Residue-level contacts at the interface:
Residue R110 in chain B is in contact with residue L6 in chain A (closest heavy-atom distance 4.5 Å).
Residue K169 in chain B is in contact with residue N14 in chain A (closest heavy-atom distance 2.7 Å).
Residue E100 in chain B interacts with residue L6 in chain A (closest heavy-atom distance 3.4 Å).
Residue K169 in chain B is in contact with residue A15 in chain A (closest heavy-atom distance 4.8 Å).
Residue V62 in chain B interacts with residue F13 in chain A (closest heavy-atom distance 4.3 Å).
Residue V81 in chain B contacts residue I2 in chain A (closest heavy-atom distance 4.3 Å).
Residue V70 in chain B interacts with residue L6 in chain A (closest heavy-atom distance 4.0 Å).
Residue W108 in chain B interacts with residue N14 in chain A (closest heavy-atom distance 3.2 Å).
Residue T113 in chain B interacts with residue I9 in chain A (closest heavy-atom distance 4.8 Å).
Residue E100 in chain B interacts with residue R7 in chain A (closest heavy-atom distance 3.1 Å).
Residue L74 in chain B is in contact with residue A5 in chain A (closest heavy-atom distance 3.8 Å).
Residue I105 in chain B is in contact with residue D11 in chain A (closest heavy-atom distance 4.9 Å).
Residue N73 in chain B is in contact with residue I9 in chain A (closest heavy-atom distance 4.4 Å).
Residue E69 in chain B is in contact with residue I9 in chain A (closest heavy-atom distance 4.0 Å).
Residue G109 in chain B is in contact with residue F13 in chain A (closest heavy-atom distance 4.9 Å).
Residue S65 in chain B interacts with residue F13 in chain A (closest heavy-atom distance 4.2 Å).
Residue V96 in chain B is in contact with residue I2 in chain A (closest heavy-atom distance 3.8 Å).
Residue R110 in chain B interacts with residue D11 in chain A (closest heavy-atom distance 2.8 Å).
Residue C77 in chain B is in contact with residue I2 in chain A (closest heavy-atom distance 4.2 Å).
Residue F170 in chain B interacts with residue F13 in chain A (closest heavy-atom distance 3.9 Å).
Residue E69 in chain B contacts residue F13 in chain A (closest heavy-atom distance 4.3 Å).
Residue K169 in chain B is in contact with residue F13 in chain A (closest heavy-atom distance 4.7 Å).
Residue N107 in chain B interacts with residue G10 in chain A (closest heavy-atom distance 4.2 Å).
Residue D103 in chain B interacts with residue R7 in chain A (closest heavy-atom distance 3.4 Å).
Residue N107 in chain B is in contact with residue D11 in chain A (closest heavy-atom distance 3.2 Å).
Residue R110 in chain B contacts residue R7 in chain A (closest heavy-atom distance 3.1 Å).
Residue G109 in chain B interacts with residue G10 in chain A (closest heavy-atom distance 3.1 Å).
Residue V66 in chain B is in contact with residue F13 in chain A (closest heavy-atom distance 3.8 Å).
Residue N107 in chain B contacts residue N14 in chain A (closest heavy-atom distance 3.0 Å).
Residue V70 in chain B is in contact with residue I9 in chain A (closest heavy-atom distance 3.5 Å).
Residue L92 in chain B interacts with residue I2 in chain A (closest heavy-atom distance 4.8 Å).
Residue T113 in chain B is in contact with residue L6 in chain A (closest heavy-atom distance 3.5 Å).
Residue G109 in chain B is in contact with residue N14 in chain A (closest heavy-atom distance 3.5 Å).
Residue F170 in chain B contacts residue N14 in chain A (closest heavy-atom distance 5.0 Å).
Residue F117 in chain B contacts residue L6 in chain A (closest heavy-atom distance 4.2 Å).
Residue L74 in chain B is in contact with residue I2 in chain A (closest heavy-atom distance 3.9 Å).
Residue L78 in chain B is in contact with residue I2 in chain A (closest heavy-atom distance 4.5 Å).
Residue V70 in chain B is in contact with residue A5 in chain A (closest heavy-atom distance 4.6 Å).
Residue R110 in chain B is in contact with residue G10 in chain A (closest heavy-atom distance 3.6 Å).
Residue E102 in chain B interacts with residue R7 in chain A (closest heavy-atom distance 3.7 Å).
Residue K99 in chain B is in contact with residue R7 in chain A (closest heavy-atom distance 3.5 Å).
Residue K169 in chain B is in contact with residue Y17 in chain A (closest heavy-atom distance 3.5 Å).
Residue V66 in chain B contacts residue I9 in chain A (closest heavy-atom distance 3.9 Å).
Residue F170 in chain B is in contact with residue Y17 in chain A (closest heavy-atom distance 3.4 Å).
Residue N73 in chain B contacts residue R8 in chain A (closest heavy-atom distance 3.1 Å).
Residue T113 in chain B contacts residue G10 in chain A (closest heavy-atom distance 3.4 Å).
Residue M97 in chain B is in contact with residue L6 in chain A (closest heavy-atom distance 3.9 Å).
Residue V96 in chain B is in contact with residue L6 in chain A (closest heavy-atom distance 3.7 Å).
Residue F117 in chain B is in contact with residue I2 in chain A (closest heavy-atom distance 3.8 Å).

Sequence of chain A:
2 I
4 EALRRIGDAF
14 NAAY

Sequence of chain B:
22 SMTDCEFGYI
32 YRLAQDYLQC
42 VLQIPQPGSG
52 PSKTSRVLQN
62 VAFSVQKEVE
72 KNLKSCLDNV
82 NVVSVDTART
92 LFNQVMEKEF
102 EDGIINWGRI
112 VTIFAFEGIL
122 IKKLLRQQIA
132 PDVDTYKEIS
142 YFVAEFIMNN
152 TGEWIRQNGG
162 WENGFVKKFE

This data describes a binding interaction between two proteins.